Interface contacts:
Residue V86 in chain A contacts residue L5 in chain B (closest heavy-atom distance 4.6 Å).
Residue F38 in chain A is in contact with residue L5 in chain B (closest heavy-atom distance 3.6 Å).
Residue H153 in chain A interacts with residue M4 in chain B (closest heavy-atom distance 3.5 Å).
Residue T49 in chain A contacts residue T6 in chain B (closest heavy-atom distance 3.0 Å).
Residue I50 in chain A contacts residue L5 in chain B (closest heavy-atom distance 3.7 Å).
Residue I13 in chain A contacts residue L5 in chain B (closest heavy-atom distance 3.7 Å).
Residue V48 in chain A interacts with residue T6 in chain B (closest heavy-atom distance 3.6 Å).
Residue Q45 in chain A interacts with residue L5 in chain B (closest heavy-atom distance 2.9 Å).
Residue I84 in chain A interacts with residue L5 in chain B (closest heavy-atom distance 4.7 Å).
Residue A47 in chain A interacts with residue G7 in chain B (closest heavy-atom distance 3.4 Å).
Residue Q45 in chain A contacts residue G7 in chain B (closest heavy-atom distance 3.5 Å).
Residue M16 in chain A contacts residue T6 in chain B (closest heavy-atom distance 4.3 Å).
Residue T21 in chain A contacts residue L3 in chain B (closest heavy-atom distance 3.5 Å).
Residue R79 in chain A contacts residue M4 in chain B (closest heavy-atom distance 4.0 Å).
Residue M16 in chain A is in contact with residue M4 in chain B (closest heavy-atom distance 2.8 Å).
Residue A47 in chain A interacts with residue T6 in chain B (closest heavy-atom distance 4.4 Å).
Residue V48 in chain A interacts with residue G7 in chain B (closest heavy-atom distance 4.2 Å).
Residue V48 in chain A is in contact with residue L5 in chain B (closest heavy-atom distance 3.7 Å).
Residue T49 in chain A interacts with residue L5 in chain B (closest heavy-atom distance 4.3 Å).
Residue M16 in chain A is in contact with residue L5 in chain B (closest heavy-atom distance 4.6 Å).
Residue A41 in chain A is in contact with residue L5 in chain B (closest heavy-atom distance 3.0 Å).
Residue F38 in chain A contacts residue M4 in chain B (closest heavy-atom distance 4.7 Å).
Residue G80 in chain A contacts residue M4 in chain B (closest heavy-atom distance 3.7 Å).
Residue E14 in chain A contacts residue M4 in chain B (closest heavy-atom distance 5.0 Å).
Residue T49 in chain A interacts with residue G7 in chain B (closest heavy-atom distance 3.7 Å).
Residue T15 in chain A is in contact with residue M4 in chain B (closest heavy-atom distance 3.3 Å).
Residue Q36 in chain A is in contact with residue L3 in chain B (closest heavy-atom distance 3.8 Å).
Residue A41 in chain A is in contact with residue T6 in chain B (closest heavy-atom distance 3.8 Å).
Residue V37 in chain A interacts with residue R2 in chain B (closest heavy-atom distance 3.4 Å).
Residue F38 in chain A contacts residue R2 in chain B (closest heavy-atom distance 4.3 Å).
Residue T15 in chain A is in contact with residue L5 in chain B (closest heavy-atom distance 4.0 Å).
Residue A41 in chain A contacts residue M4 in chain B (closest heavy-atom distance 3.7 Å).
Residue F38 in chain A contacts residue L3 in chain B (closest heavy-atom distance 3.3 Å).
Residue S39 in chain A is in contact with residue L5 in chain B (closest heavy-atom distance 2.9 Å).
Residue S39 in chain A is in contact with residue R2 in chain B (closest heavy-atom distance 4.3 Å).
Residue S39 in chain A is in contact with residue L3 in chain B (closest heavy-atom distance 2.8 Å).
Residue S39 in chain A contacts residue M4 in chain B (closest heavy-atom distance 3.2 Å).
Residue E14 in chain A is in contact with residue L5 in chain B (closest heavy-atom distance 3.4 Å).
Residue T40 in chain A is in contact with residue L5 in chain B (closest heavy-atom distance 3.6 Å).
Residue Q45 in chain A is in contact with residue T6 in chain B (closest heavy-atom distance 3.4 Å).
Residue V37 in chain A contacts residue L3 in chain B (closest heavy-atom distance 4.7 Å).
Residue Q83 in chain A is in contact with residue R2 in chain B (closest heavy-atom distance 3.4 Å).
Residue T40 in chain A interacts with residue M4 in chain B (closest heavy-atom distance 3.3 Å).
Residue T15 in chain A is in contact with residue L3 in chain B (closest heavy-atom distance 4.4 Å).

Sequence of chain A:
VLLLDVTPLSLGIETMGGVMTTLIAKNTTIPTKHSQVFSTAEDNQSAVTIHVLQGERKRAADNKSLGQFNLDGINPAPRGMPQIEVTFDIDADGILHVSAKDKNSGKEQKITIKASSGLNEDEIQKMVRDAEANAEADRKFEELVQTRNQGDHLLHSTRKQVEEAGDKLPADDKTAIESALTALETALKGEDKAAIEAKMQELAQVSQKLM

Sequence of chain B:
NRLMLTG

These two protein chains interact to form a complex.